This data describes a binding interaction between two proteins.

Contacts between the two chains:
Residue R273 in the first protein contacts residue D7 in the second protein (closest heavy-atom distance 5.0 Å).
Residue K270 in the first protein is in contact with residue P8 in the second protein (closest heavy-atom distance 3.7 Å).
Residue K270 in the first protein interacts with residue D7 in the second protein (closest heavy-atom distance 4.1 Å).
Residue W271 in the first protein contacts residue D7 in the second protein (closest heavy-atom distance 3.2 Å).
Residue L25 in the first protein is in contact with residue L9 in the second protein (closest heavy-atom distance 4.2 Å).
Residue V272 in the first protein is in contact with residue W6 in the second protein (closest heavy-atom distance 3.6 Å).
Residue V272 in the first protein contacts residue A5 in the second protein (closest heavy-atom distance 4.0 Å).
Residue V251 in the first protein contacts residue L9 in the second protein (closest heavy-atom distance 4.1 Å).
Residue R273 in the first protein contacts residue W6 in the second protein (closest heavy-atom distance 3.5 Å).
Residue R252 in the first protein contacts residue L9 in the second protein (closest heavy-atom distance 4.2 Å).
Residue K270 in the first protein interacts with residue G11 in the second protein (closest heavy-atom distance 2.9 Å).
Residue V272 in the first protein interacts with residue D7 in the second protein (closest heavy-atom distance 2.8 Å).
Residue R273 in the first protein contacts residue A5 in the second protein (closest heavy-atom distance 3.8 Å).
Residue W271 in the first protein is in contact with residue P8 in the second protein (closest heavy-atom distance 4.0 Å).
Residue H266 in the first protein is in contact with residue G11 in the second protein (closest heavy-atom distance 4.5 Å).
Residue F24 in the first protein interacts with residue W6 in the second protein (closest heavy-atom distance 3.8 Å).
Residue L25 in the first protein interacts with residue W6 in the second protein (closest heavy-atom distance 3.6 Å).
Residue K270 in the first protein contacts residue L9 in the second protein (closest heavy-atom distance 2.9 Å).
Residue Y253 in the first protein contacts residue L9 in the second protein (closest heavy-atom distance 4.2 Å).
Residue Y274 in the first protein contacts residue A5 in the second protein (closest heavy-atom distance 4.9 Å).
Residue L254 in the first protein is in contact with residue L9 in the second protein (closest heavy-atom distance 3.9 Å).
Residue D265 in the first protein contacts residue G11 in the second protein (closest heavy-atom distance 3.5 Å).
Residue W271 in the first protein interacts with residue L9 in the second protein (closest heavy-atom distance 4.5 Å).
Residue R273 in the first protein contacts residue D2 in the second protein (closest heavy-atom distance 4.9 Å).
Residue W271 in the first protein interacts with residue W6 in the second protein (closest heavy-atom distance 3.7 Å).
Residue D26 in the first protein contacts residue W6 in the second protein (closest heavy-atom distance 3.9 Å).
Residue V272 in the first protein contacts residue L9 in the second protein (closest heavy-atom distance 3.6 Å).

Sequence of the first protein:
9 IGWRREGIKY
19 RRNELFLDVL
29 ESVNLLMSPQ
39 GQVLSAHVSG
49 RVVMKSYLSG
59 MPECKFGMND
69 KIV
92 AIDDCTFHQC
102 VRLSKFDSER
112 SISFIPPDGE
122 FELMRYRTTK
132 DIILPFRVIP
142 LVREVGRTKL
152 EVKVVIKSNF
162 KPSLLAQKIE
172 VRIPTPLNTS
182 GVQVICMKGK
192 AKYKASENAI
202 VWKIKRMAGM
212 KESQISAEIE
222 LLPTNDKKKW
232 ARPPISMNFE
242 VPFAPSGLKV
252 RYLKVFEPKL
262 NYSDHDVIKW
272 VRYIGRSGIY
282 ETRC

Sequence of the second protein:
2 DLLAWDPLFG